This data describes a binding interaction between two proteins.

Sequence of the second protein:
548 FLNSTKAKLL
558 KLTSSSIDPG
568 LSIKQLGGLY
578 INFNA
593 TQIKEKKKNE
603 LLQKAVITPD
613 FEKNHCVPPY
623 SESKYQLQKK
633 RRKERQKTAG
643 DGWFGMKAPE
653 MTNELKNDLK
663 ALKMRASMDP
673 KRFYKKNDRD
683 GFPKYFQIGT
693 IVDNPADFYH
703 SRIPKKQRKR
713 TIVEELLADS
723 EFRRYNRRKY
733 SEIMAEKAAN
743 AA

Sequence of the first protein:
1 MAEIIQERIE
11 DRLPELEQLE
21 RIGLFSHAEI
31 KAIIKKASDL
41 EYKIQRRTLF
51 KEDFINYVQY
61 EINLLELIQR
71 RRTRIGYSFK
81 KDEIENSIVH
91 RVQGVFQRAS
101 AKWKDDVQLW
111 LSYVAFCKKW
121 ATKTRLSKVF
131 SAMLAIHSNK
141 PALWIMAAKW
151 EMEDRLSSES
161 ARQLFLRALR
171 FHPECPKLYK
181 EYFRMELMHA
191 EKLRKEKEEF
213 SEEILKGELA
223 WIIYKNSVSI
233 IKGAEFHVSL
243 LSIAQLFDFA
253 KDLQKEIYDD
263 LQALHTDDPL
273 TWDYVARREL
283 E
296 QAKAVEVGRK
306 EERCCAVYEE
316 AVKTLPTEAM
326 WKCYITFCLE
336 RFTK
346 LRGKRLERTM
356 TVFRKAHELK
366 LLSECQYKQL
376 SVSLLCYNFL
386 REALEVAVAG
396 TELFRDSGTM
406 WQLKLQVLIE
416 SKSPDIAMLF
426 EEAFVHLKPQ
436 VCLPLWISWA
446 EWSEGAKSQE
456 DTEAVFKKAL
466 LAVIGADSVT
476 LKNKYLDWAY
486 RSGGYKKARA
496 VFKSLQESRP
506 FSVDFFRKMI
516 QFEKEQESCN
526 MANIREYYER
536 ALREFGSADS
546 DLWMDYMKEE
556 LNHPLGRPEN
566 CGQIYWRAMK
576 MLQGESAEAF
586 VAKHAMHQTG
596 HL

Interface contacts:
Residue E191 in the first protein is in contact with residue T560 in the second protein (closest heavy-atom distance 3.8 Å).
Residue M574 in the first protein interacts with residue K615 in the second protein (closest heavy-atom distance 3.2 Å).
Residue L109 in the first protein is in contact with residue Y577 in the second protein (closest heavy-atom distance 4.0 Å).
Residue I55 in the first protein contacts residue Y577 in the second protein (closest heavy-atom distance 3.6 Å).
Residue E66 in the first protein interacts with residue F580 in the second protein (closest heavy-atom distance 3.5 Å).
Residue L248 in the first protein contacts residue S561 in the second protein (closest heavy-atom distance 3.2 Å).
Residue E153 in the first protein contacts residue T552 in the second protein (closest heavy-atom distance 3.3 Å).
Residue K575 in the first protein is in contact with residue H617 in the second protein (closest heavy-atom distance 3.9 Å).
Residue W120 in the first protein interacts with residue F580 in the second protein (closest heavy-atom distance 4.0 Å).
Residue M188 in the first protein interacts with residue T560 in the second protein (closest heavy-atom distance 3.7 Å).
Residue K177 in the first protein contacts residue D565 in the second protein (closest heavy-atom distance 3.2 Å).
Residue K195 in the first protein is in contact with residue L559 in the second protein (closest heavy-atom distance 3.7 Å).
Residue G579 in the first protein interacts with residue D612 in the second protein (closest heavy-atom distance 3.7 Å).
Residue I55 in the first protein is in contact with residue I578 in the second protein (closest heavy-atom distance 4.0 Å).
Residue K575 in the first protein contacts residue K615 in the second protein (closest heavy-atom distance 2.8 Å).
Residue R184 in the first protein is in contact with residue I564 in the second protein (closest heavy-atom distance 4.0 Å).
Residue G579 in the first protein is in contact with residue P611 in the second protein (closest heavy-atom distance 3.7 Å).
Residue Q59 in the first protein contacts residue N579 in the second protein (closest heavy-atom distance 2.7 Å).
Residue Q59 in the first protein interacts with residue I578 in the second protein (closest heavy-atom distance 3.4 Å).
Residue Q108 in the first protein contacts residue G575 in the second protein (closest heavy-atom distance 2.8 Å).
Residue M574 in the first protein is in contact with residue E614 in the second protein (closest heavy-atom distance 4.2 Å).
Residue L248 in the first protein is in contact with residue S562 in the second protein (closest heavy-atom distance 3.6 Å).
Residue Q108 in the first protein interacts with residue L573 in the second protein (closest heavy-atom distance 4.0 Å).
Residue I62 in the first protein contacts residue I578 in the second protein (closest heavy-atom distance 3.8 Å).
Residue S112 in the first protein contacts residue Y577 in the second protein (closest heavy-atom distance 3.8 Å).
Residue A582 in the first protein contacts residue D612 in the second protein (closest heavy-atom distance 4.2 Å).
Residue S112 in the first protein contacts residue L576 in the second protein (closest heavy-atom distance 3.7 Å).
Residue K177 in the first protein contacts residue G567 in the second protein (closest heavy-atom distance 4.2 Å).
Residue Q108 in the first protein contacts residue Y577 in the second protein (closest heavy-atom distance 3.6 Å).
Residue E583 in the first protein contacts residue T610 in the second protein (closest heavy-atom distance 3.2 Å).
Residue I145 in the first protein contacts residue I564 in the second protein (closest heavy-atom distance 3.6 Å).
Residue E181 in the first protein interacts with residue I564 in the second protein (closest heavy-atom distance 3.3 Å).
Residue R184 in the first protein is in contact with residue D565 in the second protein (closest heavy-atom distance 3.7 Å).
Residue D154 in the first protein is in contact with residue K553 in the second protein (closest heavy-atom distance 3.3 Å).
Residue E153 in the first protein interacts with residue K553 in the second protein (closest heavy-atom distance 3.5 Å).
Residue F116 in the first protein contacts residue F580 in the second protein (closest heavy-atom distance 4.2 Å).
Residue Q578 in the first protein is in contact with residue K615 in the second protein (closest heavy-atom distance 3.0 Å).
Residue E153 in the first protein contacts residue I564 in the second protein (closest heavy-atom distance 3.6 Å).
Residue R184 in the first protein is in contact with residue S563 in the second protein (closest heavy-atom distance 2.9 Å).
Residue K149 in the first protein is in contact with residue T552 in the second protein (closest heavy-atom distance 4.3 Å).
Residue L577 in the first protein contacts residue K615 in the second protein (closest heavy-atom distance 3.3 Å).
Residue K149 in the first protein interacts with residue P566 in the second protein (closest heavy-atom distance 4.3 Å).
Residue K119 in the first protein contacts residue F580 in the second protein (closest heavy-atom distance 4.0 Å).
Residue E153 in the first protein is in contact with residue A554 in the second protein (closest heavy-atom distance 3.6 Å).
Residue M188 in the first protein interacts with residue I564 in the second protein (closest heavy-atom distance 4.0 Å).
Residue L156 in the first protein interacts with residue K553 in the second protein (closest heavy-atom distance 3.3 Å).
Residue V58 in the first protein interacts with residue I578 in the second protein (closest heavy-atom distance 4.2 Å).
Residue I62 in the first protein contacts residue F580 in the second protein (closest heavy-atom distance 3.8 Å).
Residue Q108 in the first protein is in contact with residue Q594 in the second protein (closest heavy-atom distance 3.7 Å).
Residue K149 in the first protein interacts with residue N550 in the second protein (closest heavy-atom distance 3.2 Å).
Residue E181 in the first protein is in contact with residue D565 in the second protein (closest heavy-atom distance 3.5 Å).
Residue E52 in the first protein is in contact with residue K599 in the second protein (closest heavy-atom distance 3.3 Å).
Residue D106 in the first protein is in contact with residue Y577 in the second protein (closest heavy-atom distance 3.3 Å).
Residue E191 in the first protein is in contact with residue L559 in the second protein (closest heavy-atom distance 2.9 Å).
Residue E52 in the first protein interacts with residue I595 in the second protein (closest heavy-atom distance 3.6 Å).
Residue F249 in the first protein is in contact with residue T560 in the second protein (closest heavy-atom distance 4.1 Å).
Residue K149 in the first protein is in contact with residue I564 in the second protein (closest heavy-atom distance 2.3 Å).
Residue E583 in the first protein contacts residue P611 in the second protein (closest heavy-atom distance 3.0 Å).
Residue I55 in the first protein is in contact with residue I595 in the second protein (closest heavy-atom distance 4.1 Å).
Residue Q108 in the first protein contacts residue G574 in the second protein (closest heavy-atom distance 3.8 Å).